The following describes two proteins that form a bound complex.

Sequence of the first protein:
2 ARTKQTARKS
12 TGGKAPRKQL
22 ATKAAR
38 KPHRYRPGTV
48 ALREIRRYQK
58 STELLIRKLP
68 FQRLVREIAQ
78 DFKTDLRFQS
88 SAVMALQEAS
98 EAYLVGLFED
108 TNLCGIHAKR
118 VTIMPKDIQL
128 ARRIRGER

Residue-level contacts at the interface:
Residue E620 in the second protein is in contact with residue S87 in the first protein (closest heavy-atom distance 2.8 Å).
Residue G384 in the second protein contacts residue R9 in the first protein (closest heavy-atom distance 3.4 Å).
Residue Q426 in the second protein is in contact with residue K10 in the first protein (closest heavy-atom distance 3.1 Å).
Residue E226 in the second protein interacts with residue T46 in the first protein (closest heavy-atom distance 3.3 Å).
Residue E997 in the second protein contacts residue A2 in the first protein (closest heavy-atom distance 3.4 Å).
Residue E546 in the second protein is in contact with residue K19 in the first protein (closest heavy-atom distance 3.0 Å).
Residue I622 in the second protein is in contact with residue I52 in the first protein (closest heavy-atom distance 3.7 Å).
Residue E642 in the second protein contacts residue T119 in the first protein (closest heavy-atom distance 3.2 Å).
Residue F416 in the second protein is in contact with residue R27 in the first protein (closest heavy-atom distance 3.5 Å).
Residue S664 in the second protein contacts residue R41 in the first protein (closest heavy-atom distance 3.6 Å).
Residue Q543 in the second protein is in contact with residue A22 in the first protein (closest heavy-atom distance 3.4 Å).
Residue N464 in the second protein interacts with residue Q20 in the first protein (closest heavy-atom distance 2.3 Å).
Residue V665 in the second protein interacts with residue Y42 in the first protein (closest heavy-atom distance 3.3 Å).
Residue Y663 in the second protein contacts residue R53 in the first protein (closest heavy-atom distance 3.5 Å).
Residue E467 in the second protein is in contact with residue R18 in the first protein (closest heavy-atom distance 2.4 Å).
Residue D675 in the second protein is in contact with residue K19 in the first protein (closest heavy-atom distance 3.0 Å).
Residue Y663 in the second protein contacts residue R43 in the first protein (closest heavy-atom distance 3.7 Å).
Residue Q426 in the second protein interacts with residue S11 in the first protein (closest heavy-atom distance 2.7 Å).
Residue Y663 in the second protein is in contact with residue L49 in the first protein (closest heavy-atom distance 3.6 Å).
Residue E655 in the second protein is in contact with residue R64 in the first protein (closest heavy-atom distance 3.6 Å).
Residue R584 in the second protein is in contact with residue K19 in the first protein (closest heavy-atom distance 3.6 Å).
Residue N424 in the second protein interacts with residue K10 in the first protein (closest heavy-atom distance 2.9 Å).
Residue E463 in the second protein contacts residue T23 in the first protein (closest heavy-atom distance 3.5 Å).
Residue P709 in the second protein is in contact with residue I52 in the first protein (closest heavy-atom distance 3.7 Å).
Residue Y460 in the second protein interacts with residue T23 in the first protein (closest heavy-atom distance 3.5 Å).
Residue N424 in the second protein interacts with residue R9 in the first protein (closest heavy-atom distance 3.1 Å).
Residue E463 in the second protein contacts residue R18 in the first protein (closest heavy-atom distance 3.1 Å).
Residue R495 in the second protein contacts residue A22 in the first protein (closest heavy-atom distance 3.4 Å).
Residue L705 in the second protein contacts residue Y55 in the first protein (closest heavy-atom distance 3.5 Å).
Residue M830 in the second protein interacts with residue R9 in the first protein (closest heavy-atom distance 3.7 Å).
Residue R617 in the second protein interacts with residue E95 in the first protein (closest heavy-atom distance 2.3 Å).
Residue S588 in the second protein contacts residue K19 in the first protein (closest heavy-atom distance 2.6 Å).
Residue E230 in the second protein is in contact with residue R50 in the first protein (closest heavy-atom distance 2.5 Å).
Residue D578 in the second protein contacts residue S87 in the first protein (closest heavy-atom distance 3.2 Å).
Residue Y460 in the second protein is in contact with residue A26 in the first protein (closest heavy-atom distance 3.6 Å).
Residue Q543 in the second protein is in contact with residue L21 in the first protein (closest heavy-atom distance 3.3 Å).
Residue N667 in the second protein contacts residue Y42 in the first protein (closest heavy-atom distance 3.5 Å).
Residue R553 in the second protein contacts residue A16 in the first protein (closest heavy-atom distance 3.3 Å).
Residue E666 in the second protein is in contact with residue R41 in the first protein (closest heavy-atom distance 3.5 Å).
Residue E826 in the second protein is in contact with residue R9 in the first protein (closest heavy-atom distance 3.7 Å).
Residue D381 in the second protein is in contact with residue R9 in the first protein (closest heavy-atom distance 3.4 Å).
Residue N918 in the second protein contacts residue T4 in the first protein (closest heavy-atom distance 3.7 Å).
Residue G880 in the second protein contacts residue R3 in the first protein (closest heavy-atom distance 3.5 Å).
Residue L614 in the second protein contacts residue M91 in the first protein (closest heavy-atom distance 3.6 Å).
Residue E884 in the second protein contacts residue R3 in the first protein (closest heavy-atom distance 2.3 Å).
Residue L499 in the second protein contacts residue T23 in the first protein (closest heavy-atom distance 3.7 Å).
Residue N667 in the second protein contacts residue P39 in the first protein (closest heavy-atom distance 3.4 Å).
Residue R388 in the second protein interacts with residue A8 in the first protein (closest heavy-atom distance 3.3 Å).
Residue K457 in the second protein is in contact with residue K24 in the first protein (closest heavy-atom distance 3.6 Å).
Residue E833 in the second protein is in contact with residue Q6 in the first protein (closest heavy-atom distance 3.6 Å).
Residue D578 in the second protein interacts with residue Q86 in the first protein (closest heavy-atom distance 3.4 Å).
Residue D381 in the second protein interacts with residue K10 in the first protein (closest heavy-atom distance 2.7 Å).
Residue E423 in the second protein interacts with residue Q20 in the first protein (closest heavy-atom distance 3.7 Å).
Residue I622 in the second protein is in contact with residue Q56 in the first protein (closest heavy-atom distance 3.5 Å).
Residue Y460 in the second protein interacts with residue K24 in the first protein (closest heavy-atom distance 3.7 Å).
Residue P709 in the second protein contacts residue E51 in the first protein (closest heavy-atom distance 3.5 Å).
Residue S502 in the second protein is in contact with residue A22 in the first protein (closest heavy-atom distance 3.2 Å).
Residue Y663 in the second protein contacts residue Q56 in the first protein (closest heavy-atom distance 3.0 Å).
Residue P709 in the second protein contacts residue Y55 in the first protein (closest heavy-atom distance 3.6 Å).
Residue E233 in the second protein interacts with residue V47 in the first protein (closest heavy-atom distance 3.2 Å).

Sequence of the second protein:
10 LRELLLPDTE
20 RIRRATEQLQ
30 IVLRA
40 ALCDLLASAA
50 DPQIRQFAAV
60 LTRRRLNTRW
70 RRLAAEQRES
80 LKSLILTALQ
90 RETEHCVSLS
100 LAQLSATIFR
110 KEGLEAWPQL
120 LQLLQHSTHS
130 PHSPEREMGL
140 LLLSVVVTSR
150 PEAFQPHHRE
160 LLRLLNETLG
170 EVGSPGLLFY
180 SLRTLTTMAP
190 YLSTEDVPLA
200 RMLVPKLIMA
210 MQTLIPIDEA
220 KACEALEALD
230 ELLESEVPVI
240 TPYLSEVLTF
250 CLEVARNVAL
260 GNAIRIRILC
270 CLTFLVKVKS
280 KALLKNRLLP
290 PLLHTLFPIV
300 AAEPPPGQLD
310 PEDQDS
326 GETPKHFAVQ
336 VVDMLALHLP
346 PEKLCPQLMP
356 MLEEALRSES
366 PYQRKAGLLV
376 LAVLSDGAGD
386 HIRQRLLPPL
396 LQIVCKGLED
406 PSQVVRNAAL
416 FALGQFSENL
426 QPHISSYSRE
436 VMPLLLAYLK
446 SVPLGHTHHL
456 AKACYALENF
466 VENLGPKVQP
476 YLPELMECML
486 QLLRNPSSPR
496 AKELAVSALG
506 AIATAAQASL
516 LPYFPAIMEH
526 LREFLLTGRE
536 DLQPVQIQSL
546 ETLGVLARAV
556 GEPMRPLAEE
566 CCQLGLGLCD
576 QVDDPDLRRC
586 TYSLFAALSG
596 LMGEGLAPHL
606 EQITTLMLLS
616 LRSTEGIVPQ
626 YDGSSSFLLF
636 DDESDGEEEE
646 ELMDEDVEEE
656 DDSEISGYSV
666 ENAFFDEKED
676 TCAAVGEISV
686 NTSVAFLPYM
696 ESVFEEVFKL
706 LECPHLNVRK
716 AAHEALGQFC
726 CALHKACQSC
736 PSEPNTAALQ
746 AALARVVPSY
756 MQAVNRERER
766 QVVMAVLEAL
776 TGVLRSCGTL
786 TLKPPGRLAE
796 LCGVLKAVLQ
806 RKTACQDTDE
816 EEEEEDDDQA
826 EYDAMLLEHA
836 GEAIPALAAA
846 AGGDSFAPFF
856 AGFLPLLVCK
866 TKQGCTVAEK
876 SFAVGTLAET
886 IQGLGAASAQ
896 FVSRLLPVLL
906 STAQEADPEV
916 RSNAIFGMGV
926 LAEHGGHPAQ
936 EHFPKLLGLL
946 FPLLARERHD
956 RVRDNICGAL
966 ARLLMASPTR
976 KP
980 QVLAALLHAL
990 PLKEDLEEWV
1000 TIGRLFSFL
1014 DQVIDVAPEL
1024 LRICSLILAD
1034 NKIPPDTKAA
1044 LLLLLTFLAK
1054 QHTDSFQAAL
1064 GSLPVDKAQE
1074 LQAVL